Sequence of the second protein:
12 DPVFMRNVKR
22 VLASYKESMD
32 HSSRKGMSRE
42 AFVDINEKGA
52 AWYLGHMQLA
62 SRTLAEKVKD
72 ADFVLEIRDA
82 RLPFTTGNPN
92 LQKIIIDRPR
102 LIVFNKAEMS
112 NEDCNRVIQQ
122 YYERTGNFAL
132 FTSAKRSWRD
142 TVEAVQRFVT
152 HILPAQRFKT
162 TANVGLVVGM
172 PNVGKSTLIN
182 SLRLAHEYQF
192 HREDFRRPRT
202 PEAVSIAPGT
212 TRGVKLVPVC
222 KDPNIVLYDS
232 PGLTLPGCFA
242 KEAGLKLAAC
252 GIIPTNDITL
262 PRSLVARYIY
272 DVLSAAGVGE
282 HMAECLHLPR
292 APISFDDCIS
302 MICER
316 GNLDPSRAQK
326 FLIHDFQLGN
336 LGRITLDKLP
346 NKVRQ

Sequence of the first protein:
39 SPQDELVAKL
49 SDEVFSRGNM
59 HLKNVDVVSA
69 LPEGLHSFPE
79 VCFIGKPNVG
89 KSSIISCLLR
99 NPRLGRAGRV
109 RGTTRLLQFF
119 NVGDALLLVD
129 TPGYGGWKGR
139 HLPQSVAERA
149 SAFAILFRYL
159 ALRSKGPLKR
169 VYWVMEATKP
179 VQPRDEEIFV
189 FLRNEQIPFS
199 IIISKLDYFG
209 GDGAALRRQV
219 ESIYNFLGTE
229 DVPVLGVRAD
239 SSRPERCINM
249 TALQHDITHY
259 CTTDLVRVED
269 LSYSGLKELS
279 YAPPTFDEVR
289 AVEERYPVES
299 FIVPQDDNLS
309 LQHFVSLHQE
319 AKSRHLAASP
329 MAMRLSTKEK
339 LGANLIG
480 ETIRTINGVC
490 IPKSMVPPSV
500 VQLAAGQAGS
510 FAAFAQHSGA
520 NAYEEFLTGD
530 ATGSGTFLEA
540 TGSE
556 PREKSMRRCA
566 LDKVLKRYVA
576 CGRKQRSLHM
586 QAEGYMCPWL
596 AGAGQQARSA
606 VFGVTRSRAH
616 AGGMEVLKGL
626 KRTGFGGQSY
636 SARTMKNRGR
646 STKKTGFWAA

Contacts between the two chains:
Residue G617 in the first protein interacts with residue R197 in the second protein (closest heavy-atom distance 3.1 Å).
Residue S582 in the first protein interacts with residue I207 in the second protein (closest heavy-atom distance 3.1 Å).
Residue Y522 in the first protein interacts with residue E41 in the second protein (closest heavy-atom distance 3.4 Å).
Residue F536 in the first protein interacts with residue W53 in the second protein (closest heavy-atom distance 3.5 Å).
Residue P497 in the first protein interacts with residue N18 in the second protein (closest heavy-atom distance 3.4 Å).
Residue G618 in the first protein is in contact with residue R197 in the second protein (closest heavy-atom distance 2.6 Å).
Residue Q586 in the first protein contacts residue P199 in the second protein (closest heavy-atom distance 3.1 Å).
Residue Q586 in the first protein interacts with residue F191 in the second protein (closest heavy-atom distance 3.4 Å).
Residue A587 in the first protein is in contact with residue E203 in the second protein (closest heavy-atom distance 3.4 Å).
Residue E291 in the first protein is in contact with residue R193 in the second protein (closest heavy-atom distance 3.0 Å).
Residue W594 in the first protein is in contact with residue N225 in the second protein (closest heavy-atom distance 3.0 Å).
Residue S334 in the first protein interacts with residue H329 in the second protein (closest heavy-atom distance 3.3 Å).
Residue H584 in the first protein interacts with residue H192 in the second protein (closest heavy-atom distance 3.2 Å).
Residue F312 in the first protein contacts residue P13 in the second protein (closest heavy-atom distance 3.3 Å).
Residue V495 in the first protein is in contact with residue N18 in the second protein (closest heavy-atom distance 3.3 Å).
Residue Y522 in the first protein is in contact with residue N173 in the second protein (closest heavy-atom distance 3.5 Å).
Residue G589 in the first protein contacts residue F191 in the second protein (closest heavy-atom distance 3.2 Å).
Residue E543 in the first protein is in contact with residue R35 in the second protein (closest heavy-atom distance 3.0 Å).
Residue E292 in the first protein is in contact with residue R140 in the second protein (closest heavy-atom distance 2.9 Å).
Residue S517 in the first protein is in contact with residue E188 in the second protein (closest heavy-atom distance 3.1 Å).
Residue Q586 in the first protein is in contact with residue T201 in the second protein (closest heavy-atom distance 3.4 Å).
Residue R581 in the first protein interacts with residue P209 in the second protein (closest heavy-atom distance 3.5 Å).
Residue M585 in the first protein contacts residue V205 in the second protein (closest heavy-atom distance 2.8 Å).
Residue M585 in the first protein is in contact with residue A204 in the second protein (closest heavy-atom distance 3.2 Å).
Residue D529 in the first protein is in contact with residue R40 in the second protein (closest heavy-atom distance 3.2 Å).
Residue K336 in the first protein interacts with residue Q332 in the second protein (closest heavy-atom distance 3.2 Å).
Residue L583 in the first protein interacts with residue V205 in the second protein (closest heavy-atom distance 3.4 Å).
Residue F525 in the first protein interacts with residue W53 in the second protein (closest heavy-atom distance 3.5 Å).
Residue A598 in the first protein is in contact with residue F191 in the second protein (closest heavy-atom distance 3.5 Å).
Residue S582 in the first protein is in contact with residue S206 in the second protein (closest heavy-atom distance 3.1 Å).
Residue S517 in the first protein is in contact with residue R213 in the second protein (closest heavy-atom distance 3.5 Å).
Residue A521 in the first protein contacts residue N181 in the second protein (closest heavy-atom distance 3.0 Å).
Residue A598 in the first protein interacts with residue R198 in the second protein (closest heavy-atom distance 3.4 Å).
Residue S517 in the first protein is in contact with residue R184 in the second protein (closest heavy-atom distance 2.4 Å).
Residue F510 in the first protein is in contact with residue Y189 in the second protein (closest heavy-atom distance 3.4 Å).
Residue W594 in the first protein contacts residue A163 in the second protein (closest heavy-atom distance 3.5 Å).
Residue R332 in the first protein contacts residue Y26 in the second protein (closest heavy-atom distance 3.0 Å).
Residue K320 in the first protein is in contact with residue M16 in the second protein (closest heavy-atom distance 3.3 Å).
Residue M585 in the first protein is in contact with residue F191 in the second protein (closest heavy-atom distance 3.4 Å).
Residue Y590 in the first protein is in contact with residue H187 in the second protein (closest heavy-atom distance 3.0 Å).
Residue A521 in the first protein is in contact with residue T212 in the second protein (closest heavy-atom distance 3.4 Å).
Residue E337 in the first protein contacts residue K325 in the second protein (closest heavy-atom distance 3.4 Å).
Residue M585 in the first protein is in contact with residue E188 in the second protein (closest heavy-atom distance 3.2 Å).
Residue L583 in the first protein interacts with residue I207 in the second protein (closest heavy-atom distance 3.2 Å).
Residue H516 in the first protein interacts with residue I207 in the second protein (closest heavy-atom distance 3.2 Å).
Residue A596 in the first protein is in contact with residue P199 in the second protein (closest heavy-atom distance 3.4 Å).
Residue V287 in the first protein is in contact with residue R193 in the second protein (closest heavy-atom distance 3.4 Å).
Residue H516 in the first protein contacts residue P209 in the second protein (closest heavy-atom distance 3.5 Å).
Residue P496 in the first protein is in contact with residue N18 in the second protein (closest heavy-atom distance 3.4 Å).
Residue F513 in the first protein contacts residue Y189 in the second protein (closest heavy-atom distance 3.5 Å).
Residue A519 in the first protein contacts residue N181 in the second protein (closest heavy-atom distance 2.8 Å).
Residue Q600 in the first protein interacts with residue K222 in the second protein (closest heavy-atom distance 3.4 Å).
Residue G597 in the first protein contacts residue P199 in the second protein (closest heavy-atom distance 3.3 Å).
Residue L333 in the first protein interacts with residue Y26 in the second protein (closest heavy-atom distance 3.5 Å).
Residue Y522 in the first protein interacts with residue V44 in the second protein (closest heavy-atom distance 3.4 Å).
Residue P593 in the first protein is in contact with residue H187 in the second protein (closest heavy-atom distance 3.5 Å).
Residue H316 in the first protein contacts residue V14 in the second protein (closest heavy-atom distance 3.4 Å).
Residue W594 in the first protein interacts with residue T161 in the second protein (closest heavy-atom distance 2.9 Å).
Residue Q586 in the first protein contacts residue R198 in the second protein (closest heavy-atom distance 3.2 Å).
Residue H316 in the first protein contacts residue M16 in the second protein (closest heavy-atom distance 3.4 Å).

These two protein chains interact to form a complex.